The following describes two proteins that form a bound complex.

Interface contacts:
Residue T130 in the second protein is in contact with residue N129 in the first protein (closest heavy-atom distance 2.9 Å).
Residue I102 in the second protein is in contact with residue N101 in the first protein (closest heavy-atom distance 3.5 Å).
Residue I105 in the second protein is in contact with residue N101 in the first protein (closest heavy-atom distance 3.6 Å).
Residue I91 in the second protein interacts with residue N87 in the first protein (closest heavy-atom distance 3.5 Å).
Residue I63 in the second protein is in contact with residue H59 in the first protein (closest heavy-atom distance 3.4 Å).
Residue I91 in the second protein contacts residue I91 in the first protein (closest heavy-atom distance 3.6 Å).
Residue A123 in the second protein is in contact with residue L122 in the first protein (closest heavy-atom distance 3.7 Å).
Residue Q53 in the second protein interacts with residue K51 in the first protein (closest heavy-atom distance 2.7 Å).
Residue I21 in the second protein interacts with residue I21 in the first protein (closest heavy-atom distance 3.4 Å).
Residue K46 in the second protein is in contact with residue Q41 in the first protein (closest heavy-atom distance 3.6 Å).
Residue I49 in the second protein contacts residue N45 in the first protein (closest heavy-atom distance 3.6 Å).
Residue T81 in the second protein interacts with residue N80 in the first protein (closest heavy-atom distance 3.1 Å).
Residue I91 in the second protein is in contact with residue D90 in the first protein (closest heavy-atom distance 3.7 Å).
Residue E25 in the second protein contacts residue R20 in the first protein (closest heavy-atom distance 2.8 Å).
Residue N52 in the second protein interacts with residue N52 in the first protein (closest heavy-atom distance 3.7 Å).
Residue N80 in the second protein contacts residue N80 in the first protein (closest heavy-atom distance 3.5 Å).
Residue Q112 in the second protein contacts residue Q111 in the first protein (closest heavy-atom distance 2.9 Å).
Residue I133 in the second protein contacts residue N129 in the first protein (closest heavy-atom distance 3.6 Å).
Residue Q151 in the second protein interacts with residue L147 in the first protein (closest heavy-atom distance 3.1 Å).
Residue S126 in the second protein contacts residue N129 in the first protein (closest heavy-atom distance 3.1 Å).
Residue H70 in the second protein interacts with residue L69 in the first protein (closest heavy-atom distance 3.5 Å).
Residue Q151 in the second protein contacts residue Q151 in the first protein (closest heavy-atom distance 3.0 Å).
Residue V84 in the second protein is in contact with residue N87 in the first protein (closest heavy-atom distance 3.1 Å).
Residue I21 in the second protein contacts residue N17 in the first protein (closest heavy-atom distance 3.5 Å).
Residue S116 in the second protein contacts residue H115 in the first protein (closest heavy-atom distance 2.7 Å).
Residue I98 in the second protein contacts residue I98 in the first protein (closest heavy-atom distance 3.6 Å).
Residue K39 in the second protein contacts residue A38 in the first protein (closest heavy-atom distance 3.6 Å).
Residue N45 in the second protein is in contact with residue N45 in the first protein (closest heavy-atom distance 3.6 Å).
Residue H59 in the second protein interacts with residue H59 in the first protein (closest heavy-atom distance 3.6 Å).
Residue I21 in the second protein contacts residue R20 in the first protein (closest heavy-atom distance 3.6 Å).
Residue N94 in the second protein contacts residue N94 in the first protein (closest heavy-atom distance 3.6 Å).
Residue I28 in the second protein contacts residue A24 in the first protein (closest heavy-atom distance 3.6 Å).
Residue I98 in the second protein is in contact with residue N94 in the first protein (closest heavy-atom distance 3.6 Å).
Residue I49 in the second protein is in contact with residue N52 in the first protein (closest heavy-atom distance 3.3 Å).
Residue I119 in the second protein contacts residue L122 in the first protein (closest heavy-atom distance 3.5 Å).
Residue K32 in the second protein contacts residue N31 in the first protein (closest heavy-atom distance 3.3 Å).
Residue I28 in the second protein contacts residue I28 in the first protein (closest heavy-atom distance 3.5 Å).
Residue V77 in the second protein contacts residue V77 in the first protein (closest heavy-atom distance 3.6 Å).
Residue Q112 in the second protein interacts with residue H115 in the first protein (closest heavy-atom distance 2.9 Å).
Residue H70 in the second protein interacts with residue V73 in the first protein (closest heavy-atom distance 3.1 Å).
Residue Q151 in the second protein interacts with residue N150 in the first protein (closest heavy-atom distance 3.1 Å).
Residue F144 in the second protein contacts residue A140 in the first protein (closest heavy-atom distance 3.5 Å).
Residue A42 in the second protein is in contact with residue N45 in the first protein (closest heavy-atom distance 2.9 Å).
Residue F144 in the second protein contacts residue L147 in the first protein (closest heavy-atom distance 3.6 Å).
Residue F144 in the second protein is in contact with residue F144 in the first protein (closest heavy-atom distance 3.5 Å).
Residue N87 in the second protein contacts residue N87 in the first protein (closest heavy-atom distance 3.6 Å).
Residue D60 in the second protein contacts residue H59 in the first protein (closest heavy-atom distance 3.2 Å).
Residue I133 in the second protein is in contact with residue N136 in the first protein (closest heavy-atom distance 3.6 Å).
Residue K88 in the second protein interacts with residue N87 in the first protein (closest heavy-atom distance 3.6 Å).
Residue I63 in the second protein contacts residue K62 in the first protein (closest heavy-atom distance 3.6 Å).
Residue V77 in the second protein contacts residue N80 in the first protein (closest heavy-atom distance 3.5 Å).
Residue K46 in the second protein contacts residue N45 in the first protein (closest heavy-atom distance 3.4 Å).
Residue I56 in the second protein interacts with residue H59 in the first protein (closest heavy-atom distance 3.2 Å).
Residue K39 in the second protein contacts residue D34 in the first protein (closest heavy-atom distance 2.8 Å).
Residue K137 in the second protein interacts with residue E139 in the first protein (closest heavy-atom distance 3.0 Å).
Residue I91 in the second protein contacts residue N94 in the first protein (closest heavy-atom distance 3.4 Å).
Residue I28 in the second protein contacts residue N31 in the first protein (closest heavy-atom distance 3.0 Å).
Residue I56 in the second protein interacts with residue N52 in the first protein (closest heavy-atom distance 3.6 Å).
Residue I119 in the second protein is in contact with residue H115 in the first protein (closest heavy-atom distance 3.6 Å).
Residue K137 in the second protein contacts residue N136 in the first protein (closest heavy-atom distance 3.5 Å).

Sequence of the first protein:
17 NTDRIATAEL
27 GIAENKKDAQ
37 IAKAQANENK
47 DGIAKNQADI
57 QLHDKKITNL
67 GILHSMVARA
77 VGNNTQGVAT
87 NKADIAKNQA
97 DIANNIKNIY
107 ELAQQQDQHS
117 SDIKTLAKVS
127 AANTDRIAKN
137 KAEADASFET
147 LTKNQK

Sequence of the second protein:
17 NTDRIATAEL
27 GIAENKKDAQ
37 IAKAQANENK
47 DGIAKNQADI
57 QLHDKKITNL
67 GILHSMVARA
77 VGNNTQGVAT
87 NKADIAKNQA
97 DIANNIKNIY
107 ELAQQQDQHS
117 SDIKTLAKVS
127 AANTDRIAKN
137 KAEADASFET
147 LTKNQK